Sequence of the first protein:
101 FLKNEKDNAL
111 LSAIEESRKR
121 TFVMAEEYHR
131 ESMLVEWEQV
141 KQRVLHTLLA

Sequence of the second protein:
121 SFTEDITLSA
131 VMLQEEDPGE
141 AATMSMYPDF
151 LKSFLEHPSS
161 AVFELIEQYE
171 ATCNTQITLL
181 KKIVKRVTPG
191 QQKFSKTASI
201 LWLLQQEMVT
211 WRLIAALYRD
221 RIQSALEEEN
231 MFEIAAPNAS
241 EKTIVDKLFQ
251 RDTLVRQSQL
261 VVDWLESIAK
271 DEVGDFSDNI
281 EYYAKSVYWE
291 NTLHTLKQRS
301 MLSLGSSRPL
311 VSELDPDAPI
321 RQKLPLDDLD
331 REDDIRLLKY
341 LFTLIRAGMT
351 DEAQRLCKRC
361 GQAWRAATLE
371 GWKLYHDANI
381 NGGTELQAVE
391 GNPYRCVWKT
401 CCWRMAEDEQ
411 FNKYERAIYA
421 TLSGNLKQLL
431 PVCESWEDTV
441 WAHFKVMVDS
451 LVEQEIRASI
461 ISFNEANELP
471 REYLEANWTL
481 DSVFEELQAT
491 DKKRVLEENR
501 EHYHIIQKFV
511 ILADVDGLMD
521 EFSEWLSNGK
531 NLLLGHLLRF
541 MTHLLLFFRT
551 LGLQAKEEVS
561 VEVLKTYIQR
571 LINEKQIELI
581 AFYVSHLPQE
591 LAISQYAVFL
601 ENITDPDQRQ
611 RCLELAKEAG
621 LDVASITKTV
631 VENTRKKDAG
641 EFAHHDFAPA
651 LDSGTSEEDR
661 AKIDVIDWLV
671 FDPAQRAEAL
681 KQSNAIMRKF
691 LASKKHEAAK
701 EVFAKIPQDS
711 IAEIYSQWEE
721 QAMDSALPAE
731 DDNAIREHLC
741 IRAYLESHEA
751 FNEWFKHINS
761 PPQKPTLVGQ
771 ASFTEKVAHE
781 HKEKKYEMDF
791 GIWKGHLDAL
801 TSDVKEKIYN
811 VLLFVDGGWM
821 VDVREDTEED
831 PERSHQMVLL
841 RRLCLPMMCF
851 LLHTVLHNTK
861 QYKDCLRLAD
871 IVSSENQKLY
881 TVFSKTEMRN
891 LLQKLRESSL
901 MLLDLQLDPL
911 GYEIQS

Residue-level contacts at the interface:
Residue R186 in the second protein is in contact with residue E138 in the first protein (closest heavy-atom distance 4.9 Å).
Residue T188 in the second protein is in contact with residue W137 in the first protein (closest heavy-atom distance 3.7 Å).
Residue D278 in the second protein contacts residue L149 in the first protein (closest heavy-atom distance 4.9 Å).
Residue K185 in the second protein contacts residue K141 in the first protein (closest heavy-atom distance 4.3 Å).
Residue D278 in the second protein contacts residue A150 in the first protein (closest heavy-atom distance 4.8 Å).
Residue N279 in the second protein contacts residue L148 in the first protein (closest heavy-atom distance 4.1 Å).
Residue N279 in the second protein contacts residue T147 in the first protein (closest heavy-atom distance 4.7 Å).
Residue D275 in the second protein is in contact with residue L148 in the first protein (closest heavy-atom distance 4.9 Å).
Residue N279 in the second protein is in contact with residue A150 in the first protein (closest heavy-atom distance 4.5 Å).

The following describes two proteins that form a bound complex.